Sequence of chain B:
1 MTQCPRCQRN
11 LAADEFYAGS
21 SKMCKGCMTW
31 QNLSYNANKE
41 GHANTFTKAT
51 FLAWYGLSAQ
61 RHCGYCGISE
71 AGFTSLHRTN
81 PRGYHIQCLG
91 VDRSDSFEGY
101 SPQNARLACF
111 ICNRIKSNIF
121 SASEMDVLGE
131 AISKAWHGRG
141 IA

Contacts between the two chains:
Residue I111 in chain B is in contact with residue I119 in chain A (closest heavy-atom distance 4.2 Å).
Residue F120 in chain B interacts with residue A135 in chain A (closest heavy-atom distance 4.0 Å).
Residue W136 in chain B is in contact with residue I119 in chain A (closest heavy-atom distance 4.5 Å).
Residue R78 in chain B is in contact with residue I119 in chain A (closest heavy-atom distance 3.6 Å).
Residue S121 in chain B contacts residue R139 in chain A (closest heavy-atom distance 4.8 Å).
Residue L128 in chain B contacts residue A131 in chain A (closest heavy-atom distance 3.8 Å).
Residue I115 in chain B contacts residue F120 in chain A (closest heavy-atom distance 3.8 Å).
Residue R139 in chain B interacts with residue S121 in chain A (closest heavy-atom distance 4.8 Å).
Residue R139 in chain B is in contact with residue F120 in chain A (closest heavy-atom distance 4.0 Å).
Residue V127 in chain B is in contact with residue K134 in chain A (closest heavy-atom distance 4.1 Å).
Residue L128 in chain B is in contact with residue I115 in chain A (closest heavy-atom distance 4.7 Å).
Residue F120 in chain B is in contact with residue I115 in chain A (closest heavy-atom distance 3.8 Å).
Residue I119 in chain B is in contact with residue I111 in chain A (closest heavy-atom distance 4.2 Å).
Residue I119 in chain B interacts with residue R139 in chain A (closest heavy-atom distance 2.5 Å).
Residue F120 in chain B contacts residue I111 in chain A (closest heavy-atom distance 4.1 Å).
Residue E124 in chain B contacts residue R139 in chain A (closest heavy-atom distance 3.2 Å).
Residue A131 in chain B interacts with residue L128 in chain A (closest heavy-atom distance 3.8 Å).
Residue R139 in chain B is in contact with residue E124 in chain A (closest heavy-atom distance 3.2 Å).
Residue L128 in chain B contacts residue L128 in chain A (closest heavy-atom distance 2.8 Å).
Residue I132 in chain B is in contact with residue F120 in chain A (closest heavy-atom distance 4.2 Å).
Residue I119 in chain B is in contact with residue R78 in chain A (closest heavy-atom distance 3.6 Å).
Residue V127 in chain B is in contact with residue A131 in chain A (closest heavy-atom distance 3.6 Å).
Residue A135 in chain B is in contact with residue E124 in chain A (closest heavy-atom distance 3.8 Å).
Residue N118 in chain B interacts with residue R78 in chain A (closest heavy-atom distance 4.7 Å).
Residue I111 in chain B interacts with residue F120 in chain A (closest heavy-atom distance 4.1 Å).
Residue F120 in chain B contacts residue R139 in chain A (closest heavy-atom distance 4.0 Å).
Residue R139 in chain B is in contact with residue I119 in chain A (closest heavy-atom distance 2.5 Å).
Residue I115 in chain B is in contact with residue I115 in chain A (closest heavy-atom distance 3.8 Å).
Residue K134 in chain B interacts with residue V127 in chain A (closest heavy-atom distance 4.1 Å).
Residue W136 in chain B interacts with residue F120 in chain A (closest heavy-atom distance 3.9 Å).
Residue E124 in chain B is in contact with residue A135 in chain A (closest heavy-atom distance 3.8 Å).
Residue F120 in chain B is in contact with residue W136 in chain A (closest heavy-atom distance 3.9 Å).
Residue I115 in chain B contacts residue L128 in chain A (closest heavy-atom distance 4.7 Å).
Residue A131 in chain B interacts with residue V127 in chain A (closest heavy-atom distance 3.6 Å).
Residue F120 in chain B is in contact with residue I132 in chain A (closest heavy-atom distance 4.2 Å).
Residue A135 in chain B interacts with residue F120 in chain A (closest heavy-atom distance 4.0 Å).
Residue R78 in chain B is in contact with residue N118 in chain A (closest heavy-atom distance 4.7 Å).
Residue I119 in chain B is in contact with residue W136 in chain A (closest heavy-atom distance 4.5 Å).
Residue A131 in chain B interacts with residue A131 in chain A (closest heavy-atom distance 4.2 Å).
Residue I132 in chain B contacts residue L128 in chain A (closest heavy-atom distance 3.7 Å).
Residue L128 in chain B interacts with residue I132 in chain A (closest heavy-atom distance 3.7 Å).

Sequence of chain A:
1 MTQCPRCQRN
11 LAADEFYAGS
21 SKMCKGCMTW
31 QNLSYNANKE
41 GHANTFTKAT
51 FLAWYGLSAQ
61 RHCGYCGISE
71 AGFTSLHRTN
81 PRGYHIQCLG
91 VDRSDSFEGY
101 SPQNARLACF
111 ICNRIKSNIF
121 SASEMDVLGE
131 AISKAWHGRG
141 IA

These two protein chains interact to form a complex.